Sequence of the second protein:
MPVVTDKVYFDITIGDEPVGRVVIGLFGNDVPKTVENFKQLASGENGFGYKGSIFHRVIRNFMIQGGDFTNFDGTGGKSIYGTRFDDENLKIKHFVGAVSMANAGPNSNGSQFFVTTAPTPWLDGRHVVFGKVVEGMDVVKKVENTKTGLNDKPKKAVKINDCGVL

Residue-level contacts at the interface:
Residue R57 in the second protein contacts residue V9 in the first protein (closest heavy-atom distance 3.9 Å).

This data describes a binding interaction between two proteins.

Sequence of the first protein:
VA